Sequence of protein 2:
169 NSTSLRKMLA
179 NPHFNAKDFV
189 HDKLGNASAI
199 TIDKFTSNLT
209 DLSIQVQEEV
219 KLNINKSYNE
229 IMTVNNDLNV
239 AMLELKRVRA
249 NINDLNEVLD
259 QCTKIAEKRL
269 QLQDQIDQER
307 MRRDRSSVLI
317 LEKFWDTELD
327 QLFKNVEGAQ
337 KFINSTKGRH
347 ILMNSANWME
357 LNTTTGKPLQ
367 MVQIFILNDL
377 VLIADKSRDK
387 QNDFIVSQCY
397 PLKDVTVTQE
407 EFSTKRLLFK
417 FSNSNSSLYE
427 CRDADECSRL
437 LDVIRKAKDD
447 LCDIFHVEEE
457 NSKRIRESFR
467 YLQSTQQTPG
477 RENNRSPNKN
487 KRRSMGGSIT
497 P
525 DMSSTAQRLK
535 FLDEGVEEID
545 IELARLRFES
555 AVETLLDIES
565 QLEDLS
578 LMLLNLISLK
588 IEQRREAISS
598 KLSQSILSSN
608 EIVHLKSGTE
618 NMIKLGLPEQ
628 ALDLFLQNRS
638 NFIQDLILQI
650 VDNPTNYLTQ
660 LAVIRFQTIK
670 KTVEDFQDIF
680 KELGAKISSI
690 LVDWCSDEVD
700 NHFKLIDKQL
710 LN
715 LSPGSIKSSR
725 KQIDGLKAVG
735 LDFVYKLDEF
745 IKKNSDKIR

Sequence of protein 1:
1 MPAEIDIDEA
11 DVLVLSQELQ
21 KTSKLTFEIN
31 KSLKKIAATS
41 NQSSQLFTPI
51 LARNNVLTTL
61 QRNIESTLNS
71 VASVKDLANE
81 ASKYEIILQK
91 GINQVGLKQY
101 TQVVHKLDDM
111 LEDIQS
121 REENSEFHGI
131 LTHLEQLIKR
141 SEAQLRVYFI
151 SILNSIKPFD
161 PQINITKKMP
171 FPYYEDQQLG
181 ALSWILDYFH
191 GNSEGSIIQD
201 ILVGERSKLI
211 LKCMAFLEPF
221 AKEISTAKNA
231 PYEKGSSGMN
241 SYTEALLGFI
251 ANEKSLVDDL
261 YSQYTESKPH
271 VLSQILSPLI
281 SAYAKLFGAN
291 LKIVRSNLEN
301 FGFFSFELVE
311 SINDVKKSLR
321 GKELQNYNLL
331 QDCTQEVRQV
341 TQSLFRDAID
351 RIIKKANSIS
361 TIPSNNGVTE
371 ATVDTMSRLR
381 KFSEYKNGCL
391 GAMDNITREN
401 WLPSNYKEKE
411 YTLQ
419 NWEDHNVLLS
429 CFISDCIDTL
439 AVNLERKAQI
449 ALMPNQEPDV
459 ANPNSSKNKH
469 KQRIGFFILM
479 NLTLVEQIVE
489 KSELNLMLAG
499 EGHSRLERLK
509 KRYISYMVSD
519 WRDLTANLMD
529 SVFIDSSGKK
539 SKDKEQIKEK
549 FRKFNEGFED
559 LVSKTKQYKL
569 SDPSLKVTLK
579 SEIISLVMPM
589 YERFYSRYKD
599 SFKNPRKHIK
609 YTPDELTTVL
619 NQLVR

Interface contacts:
Residue D113 in protein 1 contacts residue K185 in protein 2 (closest heavy-atom distance 3.9 Å).
Residue T59 in protein 1 interacts with residue P180 in protein 2 (closest heavy-atom distance 4.3 Å).
Residue S70 in protein 1 contacts residue D186 in protein 2 (closest heavy-atom distance 4.4 Å).
Residue L68 in protein 1 contacts residue S211 in protein 2 (closest heavy-atom distance 3.7 Å).
Residue T67 in protein 1 interacts with residue N179 in protein 2 (closest heavy-atom distance 4.6 Å).
Residue L60 in protein 1 is in contact with residue N179 in protein 2 (closest heavy-atom distance 3.0 Å).
Residue V71 in protein 1 interacts with residue K185 in protein 2 (closest heavy-atom distance 4.4 Å).
Residue V71 in protein 1 interacts with residue H189 in protein 2 (closest heavy-atom distance 3.5 Å).
Residue V71 in protein 1 contacts residue V188 in protein 2 (closest heavy-atom distance 3.6 Å).
Residue I36 in protein 1 contacts residue M240 in protein 2 (closest heavy-atom distance 4.6 Å).
Residue S70 in protein 1 interacts with residue K185 in protein 2 (closest heavy-atom distance 2.9 Å).
Residue S43 in protein 1 is in contact with residue L236 in protein 2 (closest heavy-atom distance 3.7 Å).
Residue R53 in protein 1 contacts residue S225 in protein 2 (closest heavy-atom distance 3.8 Å).
Residue T67 in protein 1 contacts residue H181 in protein 2 (closest heavy-atom distance 3.7 Å).
Residue S43 in protein 1 is in contact with residue N233 in protein 2 (closest heavy-atom distance 4.5 Å).
Residue D11 in protein 1 is in contact with residue F320 in protein 2 (closest heavy-atom distance 4.4 Å).
Residue L46 in protein 1 contacts residue V232 in protein 2 (closest heavy-atom distance 4.2 Å).
Residue R121 in protein 1 contacts residue H189 in protein 2 (closest heavy-atom distance 3.4 Å).
Residue T39 in protein 1 contacts residue L236 in protein 2 (closest heavy-atom distance 3.9 Å).
Residue I7 in protein 1 interacts with residue L315 in protein 2 (closest heavy-atom distance 4.4 Å).
Residue L57 in protein 1 is in contact with residue V218 in protein 2 (closest heavy-atom distance 4.5 Å).
Residue N63 in protein 1 is in contact with residue H181 in protein 2 (closest heavy-atom distance 4.0 Å).
Residue D11 in protein 1 interacts with residue L315 in protein 2 (closest heavy-atom distance 3.4 Å).
Residue S43 in protein 1 interacts with residue V232 in protein 2 (closest heavy-atom distance 4.6 Å).
Residue R121 in protein 1 interacts with residue D186 in protein 2 (closest heavy-atom distance 4.2 Å).
Residue T59 in protein 1 is in contact with residue N179 in protein 2 (closest heavy-atom distance 3.7 Å).
Residue S70 in protein 1 contacts residue H189 in protein 2 (closest heavy-atom distance 4.7 Å).
Residue N63 in protein 1 is in contact with residue A178 in protein 2 (closest heavy-atom distance 3.3 Å).
Residue L68 in protein 1 contacts residue L207 in protein 2 (closest heavy-atom distance 4.3 Å).
Residue R121 in protein 1 is in contact with residue K185 in protein 2 (closest heavy-atom distance 4.8 Å).
Residue L46 in protein 1 interacts with residue I229 in protein 2 (closest heavy-atom distance 3.4 Å).
Residue K35 in protein 1 interacts with residue L243 in protein 2 (closest heavy-atom distance 4.6 Å).
Residue T39 in protein 1 contacts residue A239 in protein 2 (closest heavy-atom distance 4.0 Å).
Residue I64 in protein 1 interacts with residue A178 in protein 2 (closest heavy-atom distance 3.7 Å).
Residue I36 in protein 1 is in contact with residue L243 in protein 2 (closest heavy-atom distance 3.8 Å).
Residue N63 in protein 1 contacts residue N179 in protein 2 (closest heavy-atom distance 3.1 Å).
Residue T67 in protein 1 interacts with residue K185 in protein 2 (closest heavy-atom distance 3.8 Å).
Residue L25 in protein 1 interacts with residue L253 in protein 2 (closest heavy-atom distance 4.6 Å).
Residue I7 in protein 1 is in contact with residue I316 in protein 2 (closest heavy-atom distance 3.9 Å).
Residue Q61 in protein 1 interacts with residue V218 in protein 2 (closest heavy-atom distance 4.4 Å).
Residue T22 in protein 1 contacts residue L257 in protein 2 (closest heavy-atom distance 3.8 Å).
Residue F47 in protein 1 contacts residue N233 in protein 2 (closest heavy-atom distance 4.5 Å).
Residue N63 in protein 1 is in contact with residue P180 in protein 2 (closest heavy-atom distance 3.6 Å).
Residue I7 in protein 1 is in contact with residue F320 in protein 2 (closest heavy-atom distance 4.9 Å).
Residue S116 in protein 1 contacts residue D186 in protein 2 (closest heavy-atom distance 4.0 Å).
Residue I50 in protein 1 is in contact with residue I229 in protein 2 (closest heavy-atom distance 3.7 Å).
Residue T67 in protein 1 interacts with residue A178 in protein 2 (closest heavy-atom distance 2.4 Å).
Residue I50 in protein 1 is in contact with residue S225 in protein 2 (closest heavy-atom distance 3.8 Å).
Residue E28 in protein 1 interacts with residue I250 in protein 2 (closest heavy-atom distance 4.4 Å).
Residue F47 in protein 1 interacts with residue I229 in protein 2 (closest heavy-atom distance 4.4 Å).
Residue N54 in protein 1 contacts residue I222 in protein 2 (closest heavy-atom distance 4.8 Å).
Residue R53 in protein 1 interacts with residue I222 in protein 2 (closest heavy-atom distance 4.2 Å).
Residue S70 in protein 1 interacts with residue V188 in protein 2 (closest heavy-atom distance 4.2 Å).
Residue E4 in protein 1 interacts with residue I316 in protein 2 (closest heavy-atom distance 4.9 Å).
Residue Q61 in protein 1 is in contact with residue V214 in protein 2 (closest heavy-atom distance 4.2 Å).
Residue T39 in protein 1 contacts residue M240 in protein 2 (closest heavy-atom distance 3.8 Å).
Residue I64 in protein 1 contacts residue N179 in protein 2 (closest heavy-atom distance 2.7 Å).
Residue A3 in protein 1 contacts residue I450 in protein 2 (closest heavy-atom distance 4.7 Å).
Residue I64 in protein 1 interacts with residue P180 in protein 2 (closest heavy-atom distance 4.8 Å).
Residue S32 in protein 1 contacts residue I250 in protein 2 (closest heavy-atom distance 4.8 Å).

The following describes two proteins that form a bound complex.